These two protein chains interact to form a complex.

Sequence of chain B:
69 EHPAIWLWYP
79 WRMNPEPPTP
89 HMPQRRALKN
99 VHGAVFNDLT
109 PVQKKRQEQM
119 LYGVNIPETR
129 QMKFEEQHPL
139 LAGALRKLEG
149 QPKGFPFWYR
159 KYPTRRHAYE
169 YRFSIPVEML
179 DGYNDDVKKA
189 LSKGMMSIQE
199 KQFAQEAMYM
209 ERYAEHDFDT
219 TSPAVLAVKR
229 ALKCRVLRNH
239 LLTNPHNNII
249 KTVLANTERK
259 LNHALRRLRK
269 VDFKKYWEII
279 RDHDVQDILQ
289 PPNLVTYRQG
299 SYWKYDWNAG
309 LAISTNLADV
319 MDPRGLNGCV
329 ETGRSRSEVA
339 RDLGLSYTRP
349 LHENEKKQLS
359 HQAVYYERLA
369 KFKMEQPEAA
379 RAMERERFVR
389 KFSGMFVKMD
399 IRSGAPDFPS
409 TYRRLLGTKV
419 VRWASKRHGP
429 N

Sequence of chain A:
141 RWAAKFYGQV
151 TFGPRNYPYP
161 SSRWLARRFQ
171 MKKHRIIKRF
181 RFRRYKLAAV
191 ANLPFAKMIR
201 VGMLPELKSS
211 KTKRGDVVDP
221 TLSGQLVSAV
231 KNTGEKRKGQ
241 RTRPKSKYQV

Residue-level contacts at the interface:
Residue W76 in chain B is in contact with residue M198 in chain A (closest heavy-atom distance 4.0 Å).
Residue W74 in chain B contacts residue F195 in chain A (closest heavy-atom distance 3.5 Å).
Residue M81 in chain B interacts with residue W142 in chain A (closest heavy-atom distance 3.8 Å).
Residue W76 in chain B interacts with residue A143 in chain A (closest heavy-atom distance 3.5 Å).
Residue Y77 in chain B is in contact with residue T233 in chain A (closest heavy-atom distance 4.0 Å).
Residue Y77 in chain B contacts residue V230 in chain A (closest heavy-atom distance 3.9 Å).
Residue A72 in chain B is in contact with residue V190 in chain A (closest heavy-atom distance 3.7 Å).
Residue I73 in chain B is in contact with residue Q225 in chain A (closest heavy-atom distance 4.0 Å).
Residue P78 in chain B contacts residue K186 in chain A (closest heavy-atom distance 4.3 Å).
Residue W74 in chain B is in contact with residue W142 in chain A (closest heavy-atom distance 3.9 Å).
Residue I73 in chain B is in contact with residue A188 in chain A (closest heavy-atom distance 4.4 Å).
Residue W76 in chain B contacts residue K186 in chain A (closest heavy-atom distance 3.9 Å).
Residue L75 in chain B interacts with residue T233 in chain A (closest heavy-atom distance 4.0 Å).
Residue N82 in chain B interacts with residue R141 in chain A (closest heavy-atom distance 3.4 Å).
Residue E84 in chain B interacts with residue T233 in chain A (closest heavy-atom distance 4.0 Å).
Residue A72 in chain B is in contact with residue A189 in chain A (closest heavy-atom distance 4.3 Å).
Residue W74 in chain B contacts residue L187 in chain A (closest heavy-atom distance 4.0 Å).
Residue W79 in chain B contacts residue F180 in chain A (closest heavy-atom distance 3.8 Å).
Residue W79 in chain B interacts with residue Y185 in chain A (closest heavy-atom distance 3.8 Å).
Residue M81 in chain B is in contact with residue A143 in chain A (closest heavy-atom distance 3.3 Å).
Residue P83 in chain B contacts residue R243 in chain A (closest heavy-atom distance 3.5 Å).
Residue W79 in chain B is in contact with residue R181 in chain A (closest heavy-atom distance 3.8 Å).
Residue P85 in chain B contacts residue R243 in chain A (closest heavy-atom distance 3.7 Å).
Residue P71 in chain B contacts residue V190 in chain A (closest heavy-atom distance 3.5 Å).
Residue M81 in chain B is in contact with residue R141 in chain A (closest heavy-atom distance 3.5 Å).
Residue W74 in chain B is in contact with residue A188 in chain A (closest heavy-atom distance 3.2 Å).
Residue I73 in chain B contacts residue L226 in chain A (closest heavy-atom distance 3.6 Å).
Residue W79 in chain B is in contact with residue I177 in chain A (closest heavy-atom distance 3.9 Å).
Residue W76 in chain B is in contact with residue W142 in chain A (closest heavy-atom distance 3.6 Å).
Residue P71 in chain B interacts with residue N192 in chain A (closest heavy-atom distance 3.2 Å).
Residue I73 in chain B contacts residue A189 in chain A (closest heavy-atom distance 4.0 Å).
Residue E84 in chain B contacts residue R243 in chain A (closest heavy-atom distance 3.2 Å).
Residue P78 in chain B interacts with residue L187 in chain A (closest heavy-atom distance 3.9 Å).
Residue Y77 in chain B contacts residue Y185 in chain A (closest heavy-atom distance 3.9 Å).
Residue P71 in chain B contacts residue A191 in chain A (closest heavy-atom distance 3.4 Å).
Residue W76 in chain B contacts residue L187 in chain A (closest heavy-atom distance 2.9 Å).
Residue R80 in chain B is in contact with residue A143 in chain A (closest heavy-atom distance 4.0 Å).
Residue P78 in chain B contacts residue F180 in chain A (closest heavy-atom distance 3.5 Å).
Residue H70 in chain B contacts residue Q225 in chain A (closest heavy-atom distance 3.7 Å).
Residue W74 in chain B interacts with residue A189 in chain A (closest heavy-atom distance 3.1 Å).
Residue R80 in chain B interacts with residue S246 in chain A (closest heavy-atom distance 3.4 Å).
Residue L75 in chain B is in contact with residue L187 in chain A (closest heavy-atom distance 3.4 Å).
Residue H89 in chain B is in contact with residue Q240 in chain A (closest heavy-atom distance 3.6 Å).
Residue L75 in chain B interacts with residue V230 in chain A (closest heavy-atom distance 3.6 Å).
Residue W79 in chain B contacts residue Q249 in chain A (closest heavy-atom distance 3.8 Å).
Residue A72 in chain B is in contact with residue A191 in chain A (closest heavy-atom distance 3.0 Å).
Residue W79 in chain B is in contact with residue S246 in chain A (closest heavy-atom distance 3.5 Å).
Residue R80 in chain B contacts residue Q249 in chain A (closest heavy-atom distance 3.5 Å).
Residue N82 in chain B contacts residue W142 in chain A (closest heavy-atom distance 2.8 Å).
Residue I73 in chain B interacts with residue V190 in chain A (closest heavy-atom distance 4.4 Å).
Residue P71 in chain B contacts residue Q225 in chain A (closest heavy-atom distance 4.4 Å).
Residue W79 in chain B is in contact with residue Y248 in chain A (closest heavy-atom distance 3.3 Å).
Residue R80 in chain B is in contact with residue P244 in chain A (closest heavy-atom distance 3.0 Å).
Residue Y77 in chain B is in contact with residue K186 in chain A (closest heavy-atom distance 3.6 Å).
Residue L75 in chain B is in contact with residue A229 in chain A (closest heavy-atom distance 3.9 Å).
Residue N82 in chain B contacts residue R243 in chain A (closest heavy-atom distance 4.0 Å).
Residue Y77 in chain B interacts with residue Q249 in chain A (closest heavy-atom distance 3.3 Å).
Residue P78 in chain B contacts residue Y185 in chain A (closest heavy-atom distance 3.6 Å).
Residue P83 in chain B is in contact with residue W142 in chain A (closest heavy-atom distance 3.6 Å).
Residue E69 in chain B contacts residue Q225 in chain A (closest heavy-atom distance 3.9 Å).